This data describes a binding interaction between two proteins.

Sequence of protein 1:
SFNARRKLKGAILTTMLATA

Contacts between the two chains:
Residue A15 in protein 2 interacts with residue G11 in protein 1 (closest heavy-atom distance 3.5 Å).
Residue F141 in protein 2 contacts residue I13 in protein 1 (closest heavy-atom distance 3.8 Å).
Residue A128 in protein 2 interacts with residue L9 in protein 1 (closest heavy-atom distance 3.8 Å).
Residue E14 in protein 2 interacts with residue K8 in protein 1 (closest heavy-atom distance 2.9 Å).
Residue V91 in protein 2 contacts residue T16 in protein 1 (closest heavy-atom distance 3.8 Å).
Residue E11 in protein 2 contacts residue G11 in protein 1 (closest heavy-atom distance 3.9 Å).
Residue E11 in protein 2 is in contact with residue K10 in protein 1 (closest heavy-atom distance 3.1 Å).
Residue A88 in protein 2 interacts with residue T16 in protein 1 (closest heavy-atom distance 3.8 Å).
Residue M124 in protein 2 is in contact with residue A5 in protein 1 (closest heavy-atom distance 3.5 Å).
Residue I85 in protein 2 is in contact with residue M17 in protein 1 (closest heavy-atom distance 3.9 Å).
Residue L18 in protein 2 interacts with residue A12 in protein 1 (closest heavy-atom distance 3.8 Å).
Residue M36 in protein 2 contacts residue A19 in protein 1 (closest heavy-atom distance 3.5 Å).
Residue A15 in protein 2 contacts residue T15 in protein 1 (closest heavy-atom distance 3.4 Å).
Residue E123 in protein 2 interacts with residue A5 in protein 1 (closest heavy-atom distance 3.5 Å).
Residue L39 in protein 2 is in contact with residue T16 in protein 1 (closest heavy-atom distance 3.8 Å).
Residue T79 in protein 2 is in contact with residue M17 in protein 1 (closest heavy-atom distance 3.9 Å).
Residue M72 in protein 2 is in contact with residue L14 in protein 1 (closest heavy-atom distance 3.7 Å).
Residue M124 in protein 2 interacts with residue L9 in protein 1 (closest heavy-atom distance 3.4 Å).
Residue E7 in protein 2 is in contact with residue R7 in protein 1 (closest heavy-atom distance 2.9 Å).
Residue L116 in protein 2 is in contact with residue F3 in protein 1 (closest heavy-atom distance 3.6 Å).
Residue E120 in protein 2 is in contact with residue F3 in protein 1 (closest heavy-atom distance 3.7 Å).
Residue E14 in protein 2 is in contact with residue G11 in protein 1 (closest heavy-atom distance 3.9 Å).
Residue M71 in protein 2 contacts residue L18 in protein 1 (closest heavy-atom distance 3.7 Å).
Residue A88 in protein 2 interacts with residue T20 in protein 1 (closest heavy-atom distance 3.9 Å).
Residue E87 in protein 2 interacts with residue T20 in protein 1 (closest heavy-atom distance 3.5 Å).
Residue F68 in protein 2 is in contact with residue L18 in protein 1 (closest heavy-atom distance 3.5 Å).
Residue L112 in protein 2 is in contact with residue A12 in protein 1 (closest heavy-atom distance 4.1 Å).
Residue M76 in protein 2 interacts with residue L14 in protein 1 (closest heavy-atom distance 3.7 Å).
Residue L18 in protein 2 contacts residue T15 in protein 1 (closest heavy-atom distance 3.3 Å).
Residue M109 in protein 2 interacts with residue A12 in protein 1 (closest heavy-atom distance 3.7 Å).
Residue M144 in protein 2 interacts with residue K10 in protein 1 (closest heavy-atom distance 3.1 Å).
Residue M144 in protein 2 is in contact with residue I13 in protein 1 (closest heavy-atom distance 3.8 Å).
Residue K75 in protein 2 contacts residue A21 in protein 1 (closest heavy-atom distance 3.7 Å).
Residue F12 in protein 2 contacts residue L14 in protein 1 (closest heavy-atom distance 3.9 Å).
Residue V35 in protein 2 is in contact with residue T15 in protein 1 (closest heavy-atom distance 3.7 Å).
Residue K75 in protein 2 interacts with residue T20 in protein 1 (closest heavy-atom distance 3.2 Å).
Residue A10 in protein 2 contacts residue R7 in protein 1 (closest heavy-atom distance 3.5 Å).
Residue M124 in protein 2 interacts with residue K8 in protein 1 (closest heavy-atom distance 3.9 Å).
Residue E84 in protein 2 is in contact with residue M17 in protein 1 (closest heavy-atom distance 3.7 Å).
Residue E11 in protein 2 is in contact with residue R7 in protein 1 (closest heavy-atom distance 4.0 Å).
Residue M124 in protein 2 interacts with residue F3 in protein 1 (closest heavy-atom distance 4.0 Å).
Residue L105 in protein 2 contacts residue L9 in protein 1 (closest heavy-atom distance 4.0 Å).
Residue A88 in protein 2 interacts with residue M17 in protein 1 (closest heavy-atom distance 3.7 Å).
Residue M145 in protein 2 contacts residue I13 in protein 1 (closest heavy-atom distance 4.0 Å).
Residue K75 in protein 2 is in contact with residue M17 in protein 1 (closest heavy-atom distance 3.5 Å).
Residue K75 in protein 2 interacts with residue L18 in protein 1 (closest heavy-atom distance 3.8 Å).
Residue L18 in protein 2 is in contact with residue G11 in protein 1 (closest heavy-atom distance 3.8 Å).
Residue E127 in protein 2 is in contact with residue R6 in protein 1 (closest heavy-atom distance 3.0 Å).
Residue Q41 in protein 2 contacts residue A19 in protein 1 (closest heavy-atom distance 3.5 Å).
Residue E114 in protein 2 contacts residue K8 in protein 1 (closest heavy-atom distance 2.6 Å).
Residue M144 in protein 2 contacts residue L9 in protein 1 (closest heavy-atom distance 4.1 Å).
Residue E127 in protein 2 interacts with residue A5 in protein 1 (closest heavy-atom distance 4.0 Å).
Residue L39 in protein 2 contacts residue A19 in protein 1 (closest heavy-atom distance 3.6 Å).
Residue F92 in protein 2 interacts with residue T16 in protein 1 (closest heavy-atom distance 3.5 Å).
Residue E11 in protein 2 interacts with residue L14 in protein 1 (closest heavy-atom distance 4.0 Å).
Residue E87 in protein 2 contacts residue A21 in protein 1 (closest heavy-atom distance 3.2 Å).
Residue F19 in protein 2 is in contact with residue T15 in protein 1 (closest heavy-atom distance 3.6 Å).
Residue E14 in protein 2 interacts with residue R7 in protein 1 (closest heavy-atom distance 3.8 Å).
Residue M72 in protein 2 interacts with residue L18 in protein 1 (closest heavy-atom distance 3.2 Å).
Residue M145 in protein 2 contacts residue M17 in protein 1 (closest heavy-atom distance 3.9 Å).

Sequence of protein 2:
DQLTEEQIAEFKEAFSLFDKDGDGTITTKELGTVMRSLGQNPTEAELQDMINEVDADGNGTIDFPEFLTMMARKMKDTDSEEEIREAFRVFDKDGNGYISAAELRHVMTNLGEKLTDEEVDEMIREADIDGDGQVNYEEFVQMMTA